Sequence of protein 2:
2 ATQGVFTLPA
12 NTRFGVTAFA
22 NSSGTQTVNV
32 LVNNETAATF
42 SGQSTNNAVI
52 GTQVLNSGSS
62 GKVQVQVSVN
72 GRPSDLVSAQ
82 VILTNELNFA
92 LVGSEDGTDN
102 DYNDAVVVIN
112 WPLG

Sequence of protein 1:
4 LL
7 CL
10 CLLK

Interface contacts:
Residue T46 in protein 2 is in contact with residue L12 in protein 1 (closest heavy-atom distance 3.9 Å).
Residue S24 in protein 2 contacts residue L12 in protein 1 (closest heavy-atom distance 4.0 Å).
Residue S24 in protein 2 interacts with residue K13 in protein 1 (closest heavy-atom distance 3.5 Å).

This data describes a binding interaction between two proteins.